Sequence of protein 2:
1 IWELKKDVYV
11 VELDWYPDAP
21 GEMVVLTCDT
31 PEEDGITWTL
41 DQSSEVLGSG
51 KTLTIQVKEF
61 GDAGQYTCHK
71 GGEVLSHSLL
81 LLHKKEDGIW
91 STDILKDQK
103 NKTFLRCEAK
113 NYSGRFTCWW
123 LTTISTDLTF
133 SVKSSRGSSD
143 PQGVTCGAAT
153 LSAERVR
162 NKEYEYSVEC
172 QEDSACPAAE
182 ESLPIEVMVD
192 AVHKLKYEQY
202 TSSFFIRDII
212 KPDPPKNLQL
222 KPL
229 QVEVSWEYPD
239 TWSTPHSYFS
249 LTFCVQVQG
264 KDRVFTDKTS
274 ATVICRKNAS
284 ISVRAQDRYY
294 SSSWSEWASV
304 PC

These two protein chains interact to form a complex.

Residue-level contacts at the interface:
Residue Y293 in protein 2 is in contact with residue W26 in protein 1 (closest heavy-atom distance 3.7 Å).
Residue E181 in protein 2 interacts with residue F153 in protein 1 (closest heavy-atom distance 3.6 Å).
Residue A179 in protein 2 interacts with residue C58 in protein 1 (closest heavy-atom distance 4.4 Å).
Residue Y292 in protein 2 is in contact with residue C22 in protein 1 (closest heavy-atom distance 3.5 Å).
Residue Y292 in protein 2 contacts residue W26 in protein 1 (closest heavy-atom distance 4.2 Å).
Residue Y293 in protein 2 is in contact with residue A152 in protein 1 (closest heavy-atom distance 3.9 Å).
Residue D290 in protein 2 contacts residue R159 in protein 1 (closest heavy-atom distance 3.0 Å).
Residue A179 in protein 2 is in contact with residue D59 in protein 1 (closest heavy-atom distance 3.5 Å).
Residue Y246 in protein 2 is in contact with residue V156 in protein 1 (closest heavy-atom distance 4.2 Å).
Residue A180 in protein 2 interacts with residue C54 in protein 1 (closest heavy-atom distance 3.7 Å).
Residue E181 in protein 2 is in contact with residue P50 in protein 1 (closest heavy-atom distance 4.3 Å).
Residue S183 in protein 2 contacts residue H51 in protein 1 (closest heavy-atom distance 3.6 Å).
Residue Y292 in protein 2 is in contact with residue R159 in protein 1 (closest heavy-atom distance 3.5 Å).
Residue Y293 in protein 2 contacts residue Q151 in protein 1 (closest heavy-atom distance 3.9 Å).
Residue Y293 in protein 2 is in contact with residue R159 in protein 1 (closest heavy-atom distance 4.1 Å).
Residue A180 in protein 2 interacts with residue I52 in protein 1 (closest heavy-atom distance 3.6 Å).
Residue S245 in protein 2 contacts residue H163 in protein 1 (closest heavy-atom distance 2.5 Å).
Residue A180 in protein 2 contacts residue V156 in protein 1 (closest heavy-atom distance 4.3 Å).
Residue Y246 in protein 2 is in contact with residue L63 in protein 1 (closest heavy-atom distance 4.2 Å).
Residue Y293 in protein 2 interacts with residue A155 in protein 1 (closest heavy-atom distance 4.1 Å).
Residue R208 in protein 2 interacts with residue R148 in protein 1 (closest heavy-atom distance 4.7 Å).
Residue E181 in protein 2 interacts with residue A152 in protein 1 (closest heavy-atom distance 4.2 Å).
Residue S294 in protein 2 contacts residue W26 in protein 1 (closest heavy-atom distance 3.5 Å).
Residue Y246 in protein 2 contacts residue V160 in protein 1 (closest heavy-atom distance 3.8 Å).
Residue Y292 in protein 2 interacts with residue A155 in protein 1 (closest heavy-atom distance 3.8 Å).
Residue Y246 in protein 2 interacts with residue D59 in protein 1 (closest heavy-atom distance 4.2 Å).
Residue A180 in protein 2 contacts residue Q53 in protein 1 (closest heavy-atom distance 4.0 Å).
Residue E181 in protein 2 is in contact with residue H51 in protein 1 (closest heavy-atom distance 3.3 Å).
Residue A179 in protein 2 interacts with residue P60 in protein 1 (closest heavy-atom distance 4.5 Å).
Residue Y114 in protein 2 is in contact with residue R159 in protein 1 (closest heavy-atom distance 3.1 Å).
Residue R208 in protein 2 is in contact with residue A152 in protein 1 (closest heavy-atom distance 3.4 Å).
Residue Y292 in protein 2 contacts residue Q19 in protein 1 (closest heavy-atom distance 3.4 Å).
Residue Y246 in protein 2 interacts with residue R159 in protein 1 (closest heavy-atom distance 3.3 Å).
Residue Y292 in protein 2 interacts with residue A162 in protein 1 (closest heavy-atom distance 3.3 Å).
Residue E181 in protein 2 contacts residue Q53 in protein 1 (closest heavy-atom distance 5.0 Å).
Residue P243 in protein 2 contacts residue P60 in protein 1 (closest heavy-atom distance 3.6 Å).
Residue A179 in protein 2 is in contact with residue V156 in protein 1 (closest heavy-atom distance 3.7 Å).
Residue S245 in protein 2 interacts with residue A166 in protein 1 (closest heavy-atom distance 4.4 Å).
Residue P243 in protein 2 contacts residue H163 in protein 1 (closest heavy-atom distance 3.9 Å).
Residue E181 in protein 2 contacts residue Y81 in protein 1 (closest heavy-atom distance 4.2 Å).
Residue E181 in protein 2 interacts with residue S149 in protein 1 (closest heavy-atom distance 3.7 Å).
Residue Y292 in protein 2 is in contact with residue A158 in protein 1 (closest heavy-atom distance 3.5 Å).
Residue S245 in protein 2 interacts with residue A162 in protein 1 (closest heavy-atom distance 3.7 Å).
Residue Y246 in protein 2 is in contact with residue H163 in protein 1 (closest heavy-atom distance 3.7 Å).
Residue E181 in protein 2 contacts residue I52 in protein 1 (closest heavy-atom distance 2.8 Å).
Residue Y246 in protein 2 contacts residue P60 in protein 1 (closest heavy-atom distance 3.8 Å).
Residue Y246 in protein 2 is in contact with residue C58 in protein 1 (closest heavy-atom distance 2.8 Å).
Residue E182 in protein 2 interacts with residue H51 in protein 1 (closest heavy-atom distance 4.8 Å).
Residue Y293 in protein 2 is in contact with residue R148 in protein 1 (closest heavy-atom distance 3.7 Å).
Residue D209 in protein 2 interacts with residue R148 in protein 1 (closest heavy-atom distance 3.7 Å).
Residue E181 in protein 2 contacts residue V156 in protein 1 (closest heavy-atom distance 4.1 Å).
Residue S245 in protein 2 contacts residue T167 in protein 1 (closest heavy-atom distance 3.9 Å).
Residue S245 in protein 2 contacts residue R159 in protein 1 (closest heavy-atom distance 4.4 Å).
Residue C177 in protein 2 is in contact with residue C54 in protein 1 (closest heavy-atom distance 3.3 Å).
Residue R291 in protein 2 is in contact with residue Q19 in protein 1 (closest heavy-atom distance 3.8 Å).
Residue F247 in protein 2 interacts with residue R159 in protein 1 (closest heavy-atom distance 4.0 Å).
Residue D270 in protein 2 is in contact with residue Q19 in protein 1 (closest heavy-atom distance 4.8 Å).
Residue S248 in protein 2 interacts with residue A162 in protein 1 (closest heavy-atom distance 4.6 Å).

Sequence of protein 1:
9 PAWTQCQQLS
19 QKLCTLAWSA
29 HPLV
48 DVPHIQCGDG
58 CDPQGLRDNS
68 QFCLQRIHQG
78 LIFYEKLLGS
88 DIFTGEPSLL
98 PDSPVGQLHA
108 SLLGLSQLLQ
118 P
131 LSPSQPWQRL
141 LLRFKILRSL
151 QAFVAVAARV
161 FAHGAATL